Sequence of the second protein:
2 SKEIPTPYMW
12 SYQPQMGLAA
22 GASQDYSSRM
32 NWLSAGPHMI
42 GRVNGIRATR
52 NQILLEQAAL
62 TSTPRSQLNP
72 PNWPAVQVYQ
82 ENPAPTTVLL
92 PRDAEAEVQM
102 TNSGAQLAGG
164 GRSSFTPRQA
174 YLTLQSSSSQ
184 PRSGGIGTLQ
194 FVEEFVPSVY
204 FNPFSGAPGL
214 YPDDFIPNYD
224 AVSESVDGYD

Sequence of the first protein:
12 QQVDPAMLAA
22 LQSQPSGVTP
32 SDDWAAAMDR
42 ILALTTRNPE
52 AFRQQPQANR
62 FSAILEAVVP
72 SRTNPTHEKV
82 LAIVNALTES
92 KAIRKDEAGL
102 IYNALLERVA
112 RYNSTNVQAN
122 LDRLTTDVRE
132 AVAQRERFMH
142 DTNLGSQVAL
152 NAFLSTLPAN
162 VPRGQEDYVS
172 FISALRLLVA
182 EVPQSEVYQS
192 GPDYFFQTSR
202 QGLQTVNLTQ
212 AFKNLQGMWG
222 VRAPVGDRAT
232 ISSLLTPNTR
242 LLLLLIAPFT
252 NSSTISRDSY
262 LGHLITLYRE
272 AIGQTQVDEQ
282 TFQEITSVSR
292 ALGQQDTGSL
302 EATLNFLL

Interface contacts:
Residue P238 in the first protein contacts residue E4 in the second protein (closest heavy-atom distance 3.0 Å).
Residue V207 in the first protein contacts residue N205 in the second protein (closest heavy-atom distance 3.9 Å).
Residue N239 in the first protein is in contact with residue E4 in the second protein (closest heavy-atom distance 2.4 Å).
Residue Q198 in the first protein is in contact with residue L213 in the second protein (closest heavy-atom distance 3.2 Å).
Residue E280 in the first protein contacts residue A60 in the second protein (closest heavy-atom distance 3.5 Å).
Residue G203 in the first protein interacts with residue P215 in the second protein (closest heavy-atom distance 4.4 Å).
Residue Q202 in the first protein interacts with residue L69 in the second protein (closest heavy-atom distance 3.3 Å).
Residue T276 in the first protein interacts with residue L61 in the second protein (closest heavy-atom distance 3.8 Å).
Residue Q202 in the first protein contacts residue D217 in the second protein (closest heavy-atom distance 3.9 Å).
Residue G203 in the first protein is in contact with residue Y203 in the second protein (closest heavy-atom distance 3.8 Å).
Residue L308 in the first protein interacts with residue L61 in the second protein (closest heavy-atom distance 4.0 Å).
Residue R241 in the first protein is in contact with residue Q53 in the second protein (closest heavy-atom distance 3.1 Å).
Residue S191 in the first protein is in contact with residue S208 in the second protein (closest heavy-atom distance 4.1 Å).
Residue T206 in the first protein contacts residue F204 in the second protein (closest heavy-atom distance 3.4 Å).
Residue L204 in the first protein is in contact with residue L69 in the second protein (closest heavy-atom distance 4.0 Å).
Residue F283 in the first protein is in contact with residue E196 in the second protein (closest heavy-atom distance 3.9 Å).
Residue R95 in the first protein interacts with residue E227 in the second protein (closest heavy-atom distance 4.4 Å).
Residue D279 in the first protein is in contact with residue L61 in the second protein (closest heavy-atom distance 3.7 Å).
Residue D297 in the first protein interacts with residue L192 in the second protein (closest heavy-atom distance 3.4 Å).
Residue T206 in the first protein interacts with residue Y203 in the second protein (closest heavy-atom distance 4.4 Å).
Residue F283 in the first protein interacts with residue T62 in the second protein (closest heavy-atom distance 3.6 Å).
Residue T287 in the first protein interacts with residue Y80 in the second protein (closest heavy-atom distance 3.8 Å).
Residue N208 in the first protein contacts residue N205 in the second protein (closest heavy-atom distance 3.6 Å).
Residue R291 in the first protein interacts with residue Y80 in the second protein (closest heavy-atom distance 3.2 Å).
Residue F196 in the first protein is in contact with residue N205 in the second protein (closest heavy-atom distance 3.3 Å).
Residue R201 in the first protein interacts with residue L213 in the second protein (closest heavy-atom distance 3.7 Å).
Residue L204 in the first protein contacts residue Y203 in the second protein (closest heavy-atom distance 3.7 Å).
Residue T276 in the first protein is in contact with residue A60 in the second protein (closest heavy-atom distance 4.4 Å).
Residue L242 in the first protein interacts with residue F204 in the second protein (closest heavy-atom distance 3.5 Å).
Residue Q198 in the first protein is in contact with residue S208 in the second protein (closest heavy-atom distance 3.9 Å).
Residue Y189 in the first protein interacts with residue L213 in the second protein (closest heavy-atom distance 3.5 Å).
Residue R201 in the first protein contacts residue G212 in the second protein (closest heavy-atom distance 4.1 Å).
Residue L301 in the first protein contacts residue E196 in the second protein (closest heavy-atom distance 4.2 Å).
Residue P238 in the first protein is in contact with residue I5 in the second protein (closest heavy-atom distance 3.6 Å).
Residue Q202 in the first protein interacts with residue Y214 in the second protein (closest heavy-atom distance 4.0 Å).
Residue T206 in the first protein contacts residue N205 in the second protein (closest heavy-atom distance 3.2 Å).
Residue Q202 in the first protein interacts with residue P215 in the second protein (closest heavy-atom distance 4.4 Å).
Residue E280 in the first protein contacts residue L61 in the second protein (closest heavy-atom distance 3.6 Å).
Residue E280 in the first protein contacts residue P65 in the second protein (closest heavy-atom distance 4.2 Å).
Residue L309 in the first protein interacts with residue E57 in the second protein (closest heavy-atom distance 3.8 Å).
Residue L204 in the first protein interacts with residue V202 in the second protein (closest heavy-atom distance 3.2 Å).
Residue L204 in the first protein is in contact with residue S201 in the second protein (closest heavy-atom distance 3.6 Å).
Residue E187 in the first protein is in contact with residue L213 in the second protein (closest heavy-atom distance 3.3 Å).
Residue S200 in the first protein contacts residue L213 in the second protein (closest heavy-atom distance 4.2 Å).
Residue L242 in the first protein is in contact with residue L56 in the second protein (closest heavy-atom distance 4.2 Å).
Residue G203 in the first protein contacts residue L213 in the second protein (closest heavy-atom distance 4.2 Å).
Residue E280 in the first protein contacts residue S63 in the second protein (closest heavy-atom distance 4.1 Å).
Residue F196 in the first protein is in contact with residue S208 in the second protein (closest heavy-atom distance 3.1 Å).
Residue Q202 in the first protein contacts residue Q68 in the second protein (closest heavy-atom distance 4.0 Å).
Residue Q202 in the first protein interacts with residue L213 in the second protein (closest heavy-atom distance 3.8 Å).
Residue L305 in the first protein is in contact with residue Q58 in the second protein (closest heavy-atom distance 3.4 Å).
Residue F283 in the first protein is in contact with residue L61 in the second protein (closest heavy-atom distance 3.3 Å).
Residue Y189 in the first protein interacts with residue G209 in the second protein (closest heavy-atom distance 3.4 Å).
Residue T206 in the first protein contacts residue S208 in the second protein (closest heavy-atom distance 4.3 Å).
Residue Y189 in the first protein contacts residue S208 in the second protein (closest heavy-atom distance 2.2 Å).
Residue T237 in the first protein contacts residue E4 in the second protein (closest heavy-atom distance 3.5 Å).
Residue L301 in the first protein contacts residue V195 in the second protein (closest heavy-atom distance 3.7 Å).
Residue L309 in the first protein is in contact with residue I54 in the second protein (closest heavy-atom distance 3.7 Å).
Residue Q205 in the first protein interacts with residue L56 in the second protein (closest heavy-atom distance 4.3 Å).
Residue L305 in the first protein is in contact with residue T62 in the second protein (closest heavy-atom distance 3.7 Å).

This data describes a binding interaction between two proteins.